Residue-level contacts at the interface:
Residue N5 in the first protein interacts with residue N77 in the second protein (closest heavy-atom distance 3.0 Å).
Residue Y24 in the first protein is in contact with residue A74 in the second protein (closest heavy-atom distance 3.8 Å).
Residue V10 in the first protein contacts residue I76 in the second protein (closest heavy-atom distance 3.8 Å).
Residue Y24 in the first protein interacts with residue I51 in the second protein (closest heavy-atom distance 3.6 Å).
Residue L14 in the first protein contacts residue Y90 in the second protein (closest heavy-atom distance 3.8 Å).
Residue N23 in the first protein is in contact with residue S50 in the second protein (closest heavy-atom distance 2.9 Å).
Residue F7 in the first protein is in contact with residue N77 in the second protein (closest heavy-atom distance 4.1 Å).
Residue I25 in the first protein contacts residue G52 in the second protein (closest heavy-atom distance 2.9 Å).
Residue L20 in the first protein interacts with residue G52 in the second protein (closest heavy-atom distance 3.6 Å).
Residue F7 in the first protein interacts with residue I88 in the second protein (closest heavy-atom distance 3.6 Å).
Residue N5 in the first protein interacts with residue Y78 in the second protein (closest heavy-atom distance 3.1 Å).
Residue I25 in the first protein interacts with residue I51 in the second protein (closest heavy-atom distance 3.3 Å).
Residue D12 in the first protein contacts residue R110 in the second protein (closest heavy-atom distance 2.9 Å).
Residue I25 in the first protein interacts with residue S50 in the second protein (closest heavy-atom distance 3.0 Å).
Residue F7 in the first protein interacts with residue T99 in the second protein (closest heavy-atom distance 3.6 Å).
Residue K27 in the first protein interacts with residue D54 in the second protein (closest heavy-atom distance 2.9 Å).
Residue Y24 in the first protein is in contact with residue S50 in the second protein (closest heavy-atom distance 3.3 Å).
Residue Y24 in the first protein contacts residue D75 in the second protein (closest heavy-atom distance 2.8 Å).
Residue F7 in the first protein interacts with residue K98 in the second protein (closest heavy-atom distance 3.5 Å).
Residue N23 in the first protein interacts with residue K49 in the second protein (closest heavy-atom distance 3.1 Å).
Residue V10 in the first protein is in contact with residue I88 in the second protein (closest heavy-atom distance 4.1 Å).
Residue N23 in the first protein interacts with residue G48 in the second protein (closest heavy-atom distance 3.6 Å).
Residue F7 in the first protein interacts with residue T100 in the second protein (closest heavy-atom distance 4.0 Å).
Residue Y24 in the first protein contacts residue I76 in the second protein (closest heavy-atom distance 3.7 Å).
Residue W35 in the first protein is in contact with residue R83 in the second protein (closest heavy-atom distance 4.1 Å).
Residue W35 in the first protein is in contact with residue N41 in the second protein (closest heavy-atom distance 4.0 Å).
Residue A11 in the first protein is in contact with residue I88 in the second protein (closest heavy-atom distance 3.7 Å).
Residue W35 in the first protein interacts with residue K39 in the second protein (closest heavy-atom distance 3.3 Å).
Residue A11 in the first protein is in contact with residue I96 in the second protein (closest heavy-atom distance 4.1 Å).
Residue S38 in the first protein interacts with residue F82 in the second protein (closest heavy-atom distance 3.7 Å).
Residue G81 in the first protein contacts residue F82 in the second protein (closest heavy-atom distance 3.5 Å).
Residue D8 in the first protein contacts residue R110 in the second protein (closest heavy-atom distance 3.0 Å).
Residue F7 in the first protein interacts with residue D86 in the second protein (closest heavy-atom distance 3.8 Å).
Residue A11 in the first protein is in contact with residue R110 in the second protein (closest heavy-atom distance 3.9 Å).
Residue W35 in the first protein contacts residue G40 in the second protein (closest heavy-atom distance 3.1 Å).
Residue A30 in the first protein interacts with residue L42 in the second protein (closest heavy-atom distance 4.0 Å).
Residue A30 in the first protein is in contact with residue I51 in the second protein (closest heavy-atom distance 3.5 Å).
Residue S38 in the first protein contacts residue G40 in the second protein (closest heavy-atom distance 4.1 Å).
Residue Y24 in the first protein interacts with residue G52 in the second protein (closest heavy-atom distance 3.8 Å).
Residue N5 in the first protein interacts with residue I76 in the second protein (closest heavy-atom distance 3.1 Å).
Residue V36 in the first protein interacts with residue G40 in the second protein (closest heavy-atom distance 3.2 Å).
Residue T6 in the first protein interacts with residue I76 in the second protein (closest heavy-atom distance 3.8 Å).
Residue N41 in the first protein is in contact with residue F82 in the second protein (closest heavy-atom distance 3.8 Å).
Residue L20 in the first protein interacts with residue G53 in the second protein (closest heavy-atom distance 3.5 Å).
Residue W35 in the first protein interacts with residue L42 in the second protein (closest heavy-atom distance 3.7 Å).
Residue W35 in the first protein interacts with residue V45 in the second protein (closest heavy-atom distance 3.9 Å).
Residue G34 in the first protein interacts with residue K39 in the second protein (closest heavy-atom distance 3.4 Å).
Residue F82 in the first protein contacts residue F82 in the second protein (closest heavy-atom distance 3.6 Å).
Residue L33 in the first protein interacts with residue V45 in the second protein (closest heavy-atom distance 3.9 Å).
Residue L20 in the first protein contacts residue A74 in the second protein (closest heavy-atom distance 3.8 Å).
Residue T26 in the first protein is in contact with residue D54 in the second protein (closest heavy-atom distance 3.7 Å).
Residue L20 in the first protein is in contact with residue Y90 in the second protein (closest heavy-atom distance 3.6 Å).
Residue L14 in the first protein contacts residue W94 in the second protein (closest heavy-atom distance 4.0 Å).
Residue V36 in the first protein interacts with residue K39 in the second protein (closest heavy-atom distance 3.1 Å).
Residue K27 in the first protein contacts residue I51 in the second protein (closest heavy-atom distance 4.0 Å).
Residue Q15 in the first protein contacts residue R110 in the second protein (closest heavy-atom distance 3.6 Å).
Residue H18 in the first protein contacts residue W94 in the second protein (closest heavy-atom distance 3.4 Å).
Residue T26 in the first protein interacts with residue G52 in the second protein (closest heavy-atom distance 3.5 Å).
Residue F7 in the first protein interacts with residue I76 in the second protein (closest heavy-atom distance 3.6 Å).
Residue F7 in the first protein contacts residue R87 in the second protein (closest heavy-atom distance 3.4 Å).

Sequence of the second protein:
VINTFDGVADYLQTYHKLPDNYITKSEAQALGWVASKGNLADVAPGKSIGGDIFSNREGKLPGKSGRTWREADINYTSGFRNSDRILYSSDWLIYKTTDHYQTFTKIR

Sequence of the first protein:
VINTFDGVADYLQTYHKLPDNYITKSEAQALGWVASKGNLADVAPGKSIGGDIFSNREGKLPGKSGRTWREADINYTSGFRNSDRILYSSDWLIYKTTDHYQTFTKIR

This data describes a binding interaction between two proteins.